Residue-level contacts at the interface:
Residue Y1251 in chain A interacts with residue Y107 in chain B (closest heavy-atom distance 3.5 Å).
Residue L901 in chain A contacts residue I90 in chain B (closest heavy-atom distance 4.6 Å).
Residue D1310 in chain A interacts with residue R102 in chain B (closest heavy-atom distance 2.7 Å).
Residue G1249 in chain A interacts with residue N109 in chain B (closest heavy-atom distance 3.9 Å).
Residue G1249 in chain A interacts with residue M106 in chain B (closest heavy-atom distance 4.8 Å).
Residue I905 in chain A contacts residue F74 in chain B (closest heavy-atom distance 4.0 Å).
Residue P897 in chain A interacts with residue F93 in chain B (closest heavy-atom distance 3.2 Å).
Residue V1309 in chain A is in contact with residue R102 in chain B (closest heavy-atom distance 3.5 Å).
Residue E898 in chain A contacts residue I90 in chain B (closest heavy-atom distance 3.5 Å).
Residue K1306 in chain A contacts residue Y103 in chain B (closest heavy-atom distance 4.4 Å).
Residue I905 in chain A interacts with residue F53 in chain B (closest heavy-atom distance 3.8 Å).
Residue E898 in chain A is in contact with residue Y101 in chain B (closest heavy-atom distance 3.0 Å).
Residue F1265 in chain A interacts with residue N109 in chain B (closest heavy-atom distance 3.8 Å).
Residue P897 in chain A interacts with residue F97 in chain B (closest heavy-atom distance 3.9 Å).
Residue E898 in chain A contacts residue F93 in chain B (closest heavy-atom distance 4.2 Å).
Residue I905 in chain A interacts with residue R50 in chain B (closest heavy-atom distance 4.0 Å).
Residue P897 in chain A contacts residue V100 in chain B (closest heavy-atom distance 4.5 Å).
Residue A904 in chain A contacts residue V47 in chain B (closest heavy-atom distance 4.0 Å).
Residue R1301 in chain A interacts with residue Y107 in chain B (closest heavy-atom distance 3.8 Å).
Residue G1249 in chain A contacts residue Y107 in chain B (closest heavy-atom distance 4.9 Å).
Residue P897 in chain A is in contact with residue Y101 in chain B (closest heavy-atom distance 3.9 Å).
Residue T896 in chain A interacts with residue L104 in chain B (closest heavy-atom distance 4.9 Å).
Residue Y1305 in chain A is in contact with residue E105 in chain B (closest heavy-atom distance 2.5 Å).
Residue F906 in chain A interacts with residue L81 in chain B (closest heavy-atom distance 4.7 Å).
Residue K1306 in chain A interacts with residue G99 in chain B (closest heavy-atom distance 3.7 Å).
Residue T1302 in chain A is in contact with residue Y107 in chain B (closest heavy-atom distance 3.6 Å).
Residue K1306 in chain A interacts with residue R102 in chain B (closest heavy-atom distance 3.9 Å).
Residue T1248 in chain A contacts residue M106 in chain B (closest heavy-atom distance 3.3 Å).
Residue L901 in chain A contacts residue I32 in chain B (closest heavy-atom distance 4.1 Å).
Residue F906 in chain A contacts residue V78 in chain B (closest heavy-atom distance 3.6 Å).
Residue L901 in chain A contacts residue F93 in chain B (closest heavy-atom distance 3.5 Å).
Residue S1247 in chain A is in contact with residue N109 in chain B (closest heavy-atom distance 3.8 Å).
Residue T1302 in chain A contacts residue Y103 in chain B (closest heavy-atom distance 3.6 Å).
Residue V1298 in chain A is in contact with residue Y107 in chain B (closest heavy-atom distance 3.7 Å).
Residue Y1305 in chain A interacts with residue M106 in chain B (closest heavy-atom distance 3.5 Å).
Residue A904 in chain A is in contact with residue R50 in chain B (closest heavy-atom distance 3.3 Å).
Residue T1248 in chain A contacts residue N109 in chain B (closest heavy-atom distance 2.9 Å).
Residue P897 in chain A interacts with residue I39 in chain B (closest heavy-atom distance 4.7 Å).
Residue L901 in chain A is in contact with residue A35 in chain B (closest heavy-atom distance 4.4 Å).
Residue I905 in chain A interacts with residue I31 in chain B (closest heavy-atom distance 4.3 Å).
Residue F1265 in chain A interacts with residue K110 in chain B (closest heavy-atom distance 4.3 Å).
Residue I905 in chain A is in contact with residue A35 in chain B (closest heavy-atom distance 4.9 Å).
Residue Y1251 in chain A interacts with residue M106 in chain B (closest heavy-atom distance 4.9 Å).
Residue I905 in chain A contacts residue V78 in chain B (closest heavy-atom distance 4.2 Å).
Residue R903 in chain A interacts with residue E48 in chain B (closest heavy-atom distance 2.7 Å).
Residue E898 in chain A is in contact with residue N94 in chain B (closest heavy-atom distance 2.9 Å).
Residue R1301 in chain A is in contact with residue M106 in chain B (closest heavy-atom distance 4.2 Å).
Residue T1248 in chain A contacts residue K110 in chain B (closest heavy-atom distance 5.0 Å).
Residue I905 in chain A is in contact with residue I32 in chain B (closest heavy-atom distance 5.0 Å).
Residue I905 in chain A contacts residue V47 in chain B (closest heavy-atom distance 4.7 Å).
Residue Y1305 in chain A is in contact with residue N109 in chain B (closest heavy-atom distance 4.3 Å).
Residue T1302 in chain A is in contact with residue M106 in chain B (closest heavy-atom distance 3.7 Å).
Residue K900 in chain A is in contact with residue E44 in chain B (closest heavy-atom distance 3.2 Å).
Residue F906 in chain A is in contact with residue K86 in chain B (closest heavy-atom distance 3.9 Å).
Residue T896 in chain A interacts with residue Y101 in chain B (closest heavy-atom distance 4.1 Å).
Residue Y1305 in chain A is in contact with residue R102 in chain B (closest heavy-atom distance 3.8 Å).

This data describes a binding interaction between two proteins.

Sequence of chain B:
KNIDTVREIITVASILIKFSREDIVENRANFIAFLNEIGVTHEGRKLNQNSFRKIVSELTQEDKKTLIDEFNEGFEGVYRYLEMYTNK

Sequence of chain A:
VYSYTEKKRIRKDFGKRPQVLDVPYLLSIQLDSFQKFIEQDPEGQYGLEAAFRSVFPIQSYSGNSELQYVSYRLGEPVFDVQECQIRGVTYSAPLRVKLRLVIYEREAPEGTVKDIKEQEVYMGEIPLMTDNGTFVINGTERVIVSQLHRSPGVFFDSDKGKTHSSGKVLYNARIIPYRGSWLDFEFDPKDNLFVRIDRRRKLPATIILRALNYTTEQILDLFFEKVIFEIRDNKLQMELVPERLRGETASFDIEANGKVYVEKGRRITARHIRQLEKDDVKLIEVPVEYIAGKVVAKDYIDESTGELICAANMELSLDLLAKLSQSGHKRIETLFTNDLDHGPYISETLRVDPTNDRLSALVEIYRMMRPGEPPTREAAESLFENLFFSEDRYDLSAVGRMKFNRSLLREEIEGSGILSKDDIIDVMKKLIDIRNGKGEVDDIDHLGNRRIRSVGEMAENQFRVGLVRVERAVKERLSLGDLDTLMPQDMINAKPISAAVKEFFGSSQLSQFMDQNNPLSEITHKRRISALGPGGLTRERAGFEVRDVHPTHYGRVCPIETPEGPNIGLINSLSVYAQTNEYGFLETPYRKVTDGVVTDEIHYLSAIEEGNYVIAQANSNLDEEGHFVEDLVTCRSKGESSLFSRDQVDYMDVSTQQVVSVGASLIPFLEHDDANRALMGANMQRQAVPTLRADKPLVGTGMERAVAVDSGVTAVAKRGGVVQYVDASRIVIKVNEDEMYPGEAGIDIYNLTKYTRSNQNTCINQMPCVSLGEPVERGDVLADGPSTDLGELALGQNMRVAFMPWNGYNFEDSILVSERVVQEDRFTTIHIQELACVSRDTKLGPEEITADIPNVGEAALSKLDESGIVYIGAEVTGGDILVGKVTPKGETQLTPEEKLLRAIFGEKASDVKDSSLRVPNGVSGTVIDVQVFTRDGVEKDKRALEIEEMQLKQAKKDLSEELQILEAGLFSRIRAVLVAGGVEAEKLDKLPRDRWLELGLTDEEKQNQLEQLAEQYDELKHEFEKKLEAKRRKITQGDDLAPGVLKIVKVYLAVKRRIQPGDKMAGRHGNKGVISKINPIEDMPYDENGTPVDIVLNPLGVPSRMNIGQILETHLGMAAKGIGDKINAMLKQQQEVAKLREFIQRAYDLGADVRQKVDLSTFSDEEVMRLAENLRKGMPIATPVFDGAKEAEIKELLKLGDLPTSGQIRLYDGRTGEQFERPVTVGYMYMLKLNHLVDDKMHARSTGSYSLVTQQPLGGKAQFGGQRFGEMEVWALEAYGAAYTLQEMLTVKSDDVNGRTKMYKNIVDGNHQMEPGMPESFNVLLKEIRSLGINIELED